Sequence of chain B:
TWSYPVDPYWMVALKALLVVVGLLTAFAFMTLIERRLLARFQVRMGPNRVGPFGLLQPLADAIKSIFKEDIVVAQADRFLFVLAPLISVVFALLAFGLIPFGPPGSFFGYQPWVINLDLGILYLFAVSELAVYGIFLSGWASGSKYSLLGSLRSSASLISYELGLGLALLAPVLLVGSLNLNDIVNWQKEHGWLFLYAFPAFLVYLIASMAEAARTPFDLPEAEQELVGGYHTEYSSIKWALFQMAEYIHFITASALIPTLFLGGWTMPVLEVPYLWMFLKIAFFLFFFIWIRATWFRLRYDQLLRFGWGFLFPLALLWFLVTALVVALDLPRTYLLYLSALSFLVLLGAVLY

Residue-level contacts at the interface:
Residue L138 in chain A contacts residue Q226 in chain B (closest heavy-atom distance 3.4 Å).
Residue L28 in chain A interacts with residue Y147 in chain B (closest heavy-atom distance 3.3 Å).
Residue R217 in chain A interacts with residue R299 in chain B (closest heavy-atom distance 3.8 Å).
Residue P35 in chain A is in contact with residue Q226 in chain B (closest heavy-atom distance 4.4 Å).
Residue F150 in chain A contacts residue R45 in chain B (closest heavy-atom distance 3.1 Å).
Residue A142 in chain A interacts with residue W297 in chain B (closest heavy-atom distance 3.1 Å).
Residue V221 in chain A contacts residue R301 in chain B (closest heavy-atom distance 3.9 Å).
Residue T144 in chain A is in contact with residue A295 in chain B (closest heavy-atom distance 3.0 Å).
Residue R217 in chain A contacts residue D220 in chain B (closest heavy-atom distance 4.2 Å).
Residue N29 in chain A interacts with residue Y147 in chain B (closest heavy-atom distance 3.9 Å).
Residue F214 in chain A contacts residue F298 in chain B (closest heavy-atom distance 3.6 Å).
Residue P391 in chain A interacts with residue R154 in chain B (closest heavy-atom distance 3.2 Å).
Residue P35 in chain A is in contact with residue E227 in chain B (closest heavy-atom distance 3.9 Å).
Residue Q389 in chain A interacts with residue R301 in chain B (closest heavy-atom distance 4.1 Å).
Residue E216 in chain A contacts residue R301 in chain B (closest heavy-atom distance 3.6 Å).
Residue A142 in chain A is in contact with residue A295 in chain B (closest heavy-atom distance 3.8 Å).
Residue V390 in chain A interacts with residue R154 in chain B (closest heavy-atom distance 4.5 Å).
Residue L140 in chain A contacts residue R299 in chain B (closest heavy-atom distance 3.6 Å).
Residue F208 in chain A interacts with residue F298 in chain B (closest heavy-atom distance 3.3 Å).
Residue D392 in chain A contacts residue R301 in chain B (closest heavy-atom distance 2.3 Å).
Residue F147 in chain A is in contact with residue R45 in chain B (closest heavy-atom distance 4.4 Å).
Residue E216 in chain A contacts residue Q304 in chain B (closest heavy-atom distance 2.2 Å).
Residue L143 in chain A interacts with residue R216 in chain B (closest heavy-atom distance 4.2 Å).
Residue T144 in chain A contacts residue Q43 in chain B (closest heavy-atom distance 3.9 Å).
Residue Q389 in chain A interacts with residue D303 in chain B (closest heavy-atom distance 2.7 Å).
Residue I213 in chain A contacts residue W297 in chain B (closest heavy-atom distance 4.3 Å).
Residue E50 in chain A is in contact with residue D303 in chain B (closest heavy-atom distance 3.8 Å).
Residue V394 in chain A is in contact with residue Q226 in chain B (closest heavy-atom distance 3.1 Å).
Residue E50 in chain A contacts residue R154 in chain B (closest heavy-atom distance 2.4 Å).
Residue L143 in chain A is in contact with residue A295 in chain B (closest heavy-atom distance 4.2 Å).
Residue L28 in chain A interacts with residue L228 in chain B (closest heavy-atom distance 3.5 Å).
Residue Y148 in chain A contacts residue Q43 in chain B (closest heavy-atom distance 4.0 Å).
Residue R217 in chain A interacts with residue L300 in chain B (closest heavy-atom distance 3.2 Å).
Residue I213 in chain A interacts with residue R299 in chain B (closest heavy-atom distance 3.2 Å).
Residue L143 in chain A contacts residue L39 in chain B (closest heavy-atom distance 4.6 Å).
Residue T144 in chain A contacts residue T296 in chain B (closest heavy-atom distance 3.9 Å).
Residue V30 in chain A is in contact with residue Y147 in chain B (closest heavy-atom distance 4.0 Å).
Residue L137 in chain A contacts residue F298 in chain B (closest heavy-atom distance 4.7 Å).
Residue G141 in chain A interacts with residue F298 in chain B (closest heavy-atom distance 3.7 Å).
Residue R217 in chain A contacts residue R301 in chain B (closest heavy-atom distance 3.3 Å).
Residue I213 in chain A interacts with residue F298 in chain B (closest heavy-atom distance 3.6 Å).
Residue I213 in chain A is in contact with residue L300 in chain B (closest heavy-atom distance 4.0 Å).
Residue S36 in chain A is in contact with residue Q226 in chain B (closest heavy-atom distance 3.5 Å).
Residue P391 in chain A interacts with residue E227 in chain B (closest heavy-atom distance 3.4 Å).
Residue S36 in chain A interacts with residue E225 in chain B (closest heavy-atom distance 4.7 Å).
Residue P35 in chain A is in contact with residue Y147 in chain B (closest heavy-atom distance 3.1 Å).
Residue V390 in chain A is in contact with residue L228 in chain B (closest heavy-atom distance 3.5 Å).
Residue Y148 in chain A contacts residue F42 in chain B (closest heavy-atom distance 3.1 Å).
Residue P391 in chain A interacts with residue R301 in chain B (closest heavy-atom distance 3.7 Å).
Residue E50 in chain A interacts with residue L150 in chain B (closest heavy-atom distance 4.5 Å).
Residue E50 in chain A contacts residue Y302 in chain B (closest heavy-atom distance 4.4 Å).
Residue F147 in chain A is in contact with residue Q43 in chain B (closest heavy-atom distance 3.6 Å).
Residue L143 in chain A contacts residue R294 in chain B (closest heavy-atom distance 4.3 Å).
Residue A142 in chain A is in contact with residue F298 in chain B (closest heavy-atom distance 3.6 Å).
Residue P35 in chain A contacts residue V229 in chain B (closest heavy-atom distance 4.0 Å).
Residue V394 in chain A contacts residue E227 in chain B (closest heavy-atom distance 4.0 Å).
Residue G141 in chain A is in contact with residue R299 in chain B (closest heavy-atom distance 3.9 Å).
Residue M26 in chain A contacts residue L150 in chain B (closest heavy-atom distance 3.6 Å).
Residue P391 in chain A is in contact with residue D220 in chain B (closest heavy-atom distance 3.0 Å).
Residue D139 in chain A contacts residue Q226 in chain B (closest heavy-atom distance 3.0 Å).

Sequence of chain A:
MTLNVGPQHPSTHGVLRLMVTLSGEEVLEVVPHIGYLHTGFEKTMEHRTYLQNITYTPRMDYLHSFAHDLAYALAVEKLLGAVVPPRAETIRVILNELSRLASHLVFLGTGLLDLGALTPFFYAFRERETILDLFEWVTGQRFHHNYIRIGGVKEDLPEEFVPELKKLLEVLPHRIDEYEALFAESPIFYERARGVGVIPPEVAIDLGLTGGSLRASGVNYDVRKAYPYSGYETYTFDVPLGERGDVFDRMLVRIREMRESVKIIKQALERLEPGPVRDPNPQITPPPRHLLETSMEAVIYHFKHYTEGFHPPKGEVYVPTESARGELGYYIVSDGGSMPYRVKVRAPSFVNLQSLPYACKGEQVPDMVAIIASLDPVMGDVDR

The following describes two proteins that form a bound complex.